Sequence of protein 2:
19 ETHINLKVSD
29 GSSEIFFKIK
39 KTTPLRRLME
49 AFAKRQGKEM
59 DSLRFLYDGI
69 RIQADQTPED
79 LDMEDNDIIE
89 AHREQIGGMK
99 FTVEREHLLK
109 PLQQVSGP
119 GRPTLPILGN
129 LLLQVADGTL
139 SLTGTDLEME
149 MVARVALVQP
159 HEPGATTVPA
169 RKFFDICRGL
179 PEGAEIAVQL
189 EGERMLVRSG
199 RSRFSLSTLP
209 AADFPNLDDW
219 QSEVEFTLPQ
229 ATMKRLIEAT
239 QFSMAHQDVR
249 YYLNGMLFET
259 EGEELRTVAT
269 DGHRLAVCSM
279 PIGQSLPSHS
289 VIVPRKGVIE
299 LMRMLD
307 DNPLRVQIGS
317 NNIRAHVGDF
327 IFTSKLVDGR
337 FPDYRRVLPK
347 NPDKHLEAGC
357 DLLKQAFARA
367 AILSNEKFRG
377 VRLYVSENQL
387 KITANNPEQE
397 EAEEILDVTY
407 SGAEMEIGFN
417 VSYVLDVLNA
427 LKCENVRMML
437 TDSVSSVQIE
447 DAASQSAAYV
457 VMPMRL

Contacts between the two chains:
Residue V343 in protein 2 is in contact with residue L5 in protein 1 (closest heavy-atom distance 3.9 Å).
Residue V456 in protein 2 interacts with residue L5 in protein 1 (closest heavy-atom distance 3.7 Å).
Residue L273 in protein 2 interacts with residue L5 in protein 1 (closest heavy-atom distance 3.7 Å).
Residue R272 in protein 2 is in contact with residue L5 in protein 1 (closest heavy-atom distance 3.5 Å).
Residue L251 in protein 2 interacts with residue L7 in protein 1 (closest heavy-atom distance 4.1 Å).
Residue Y250 in protein 2 is in contact with residue P9 in protein 1 (closest heavy-atom distance 3.9 Å).
Residue T268 in protein 2 is in contact with residue L5 in protein 1 (closest heavy-atom distance 3.7 Å).
Residue H271 in protein 2 interacts with residue L5 in protein 1 (closest heavy-atom distance 3.8 Å).
Residue R248 in protein 2 contacts residue L7 in protein 1 (closest heavy-atom distance 4.2 Å).
Residue G270 in protein 2 contacts residue G11 in protein 1 (closest heavy-atom distance 3.9 Å).
Residue R248 in protein 2 interacts with residue G11 in protein 1 (closest heavy-atom distance 4.2 Å).
Residue G270 in protein 2 is in contact with residue L7 in protein 1 (closest heavy-atom distance 3.7 Å).
Residue P338 in protein 2 is in contact with residue L7 in protein 1 (closest heavy-atom distance 3.9 Å).
Residue S442 in protein 2 is in contact with residue L5 in protein 1 (closest heavy-atom distance 4.1 Å).
Residue G270 in protein 2 interacts with residue L5 in protein 1 (closest heavy-atom distance 2.9 Å).
Residue V343 in protein 2 interacts with residue L7 in protein 1 (closest heavy-atom distance 4.0 Å).
Residue T268 in protein 2 contacts residue L7 in protein 1 (closest heavy-atom distance 4.0 Å).
Residue M458 in protein 2 contacts residue L5 in protein 1 (closest heavy-atom distance 4.0 Å).
Residue V457 in protein 2 contacts residue L5 in protein 1 (closest heavy-atom distance 4.5 Å).
Residue D269 in protein 2 contacts residue L7 in protein 1 (closest heavy-atom distance 4.9 Å).
Residue R248 in protein 2 is in contact with residue P9 in protein 1 (closest heavy-atom distance 3.8 Å).

These two protein chains interact to form a complex.

Sequence of protein 1:
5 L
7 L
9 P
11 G